Interface contacts:
Residue L255 in protein 2 contacts residue I35 in protein 1 (closest heavy-atom distance 4.0 Å).
Residue T256 in protein 2 interacts with residue D39 in protein 1 (closest heavy-atom distance 3.2 Å).
Residue I264 in protein 2 interacts with residue I32 in protein 1 (closest heavy-atom distance 3.7 Å).
Residue R261 in protein 2 contacts residue I35 in protein 1 (closest heavy-atom distance 4.3 Å).
Residue N265 in protein 2 is in contact with residue L36 in protein 1 (closest heavy-atom distance 4.0 Å).
Residue E249 in protein 2 interacts with residue S27 in protein 1 (closest heavy-atom distance 3.7 Å).
Residue R261 in protein 2 interacts with residue L36 in protein 1 (closest heavy-atom distance 4.0 Å).
Residue Y274 in protein 2 contacts residue K21 in protein 1 (closest heavy-atom distance 4.4 Å).
Residue I248 in protein 2 is in contact with residue I31 in protein 1 (closest heavy-atom distance 3.6 Å).
Residue M271 in protein 2 is in contact with residue L29 in protein 1 (closest heavy-atom distance 4.1 Å).
Residue L257 in protein 2 is in contact with residue E42 in protein 1 (closest heavy-atom distance 3.9 Å).
Residue R251 in protein 2 interacts with residue F34 in protein 1 (closest heavy-atom distance 4.3 Å).
Residue I244 in protein 2 interacts with residue A28 in protein 1 (closest heavy-atom distance 3.6 Å).
Residue K268 in protein 2 is in contact with residue E33 in protein 1 (closest heavy-atom distance 2.9 Å).
Residue R261 in protein 2 is in contact with residue P40 in protein 1 (closest heavy-atom distance 4.5 Å).
Residue I248 in protein 2 is in contact with residue I32 in protein 1 (closest heavy-atom distance 3.5 Å).
Residue E249 in protein 2 is in contact with residue T23 in protein 1 (closest heavy-atom distance 4.8 Å).
Residue M271 in protein 2 contacts residue I32 in protein 1 (closest heavy-atom distance 3.3 Å).
Residue E249 in protein 2 interacts with residue A28 in protein 1 (closest heavy-atom distance 4.3 Å).
Residue F241 in protein 2 is in contact with residue I25 in protein 1 (closest heavy-atom distance 3.6 Å).
Residue L275 in protein 2 interacts with residue L29 in protein 1 (closest heavy-atom distance 3.2 Å).
Residue T256 in protein 2 contacts residue I35 in protein 1 (closest heavy-atom distance 4.9 Å).
Residue I244 in protein 2 is in contact with residue I25 in protein 1 (closest heavy-atom distance 3.5 Å).
Residue R251 in protein 2 interacts with residue I35 in protein 1 (closest heavy-atom distance 4.2 Å).
Residue Y274 in protein 2 is in contact with residue I25 in protein 1 (closest heavy-atom distance 4.3 Å).
Residue R261 in protein 2 contacts residue E42 in protein 1 (closest heavy-atom distance 3.3 Å).
Residue K268 in protein 2 is in contact with residue L29 in protein 1 (closest heavy-atom distance 3.8 Å).
Residue M271 in protein 2 is in contact with residue I25 in protein 1 (closest heavy-atom distance 3.8 Å).
Residue I244 in protein 2 contacts residue N24 in protein 1 (closest heavy-atom distance 4.6 Å).
Residue D234 in protein 2 is in contact with residue K21 in protein 1 (closest heavy-atom distance 3.1 Å).
Residue E249 in protein 2 contacts residue I31 in protein 1 (closest heavy-atom distance 4.1 Å).
Residue R261 in protein 2 contacts residue D39 in protein 1 (closest heavy-atom distance 2.7 Å).
Residue E272 in protein 2 is in contact with residue E33 in protein 1 (closest heavy-atom distance 3.7 Å).
Residue E272 in protein 2 interacts with residue L29 in protein 1 (closest heavy-atom distance 4.0 Å).
Residue L267 in protein 2 is in contact with residue I32 in protein 1 (closest heavy-atom distance 4.5 Å).
Residue L275 in protein 2 interacts with residue I25 in protein 1 (closest heavy-atom distance 3.6 Å).
Residue S258 in protein 2 interacts with residue E42 in protein 1 (closest heavy-atom distance 3.3 Å).
Residue E249 in protein 2 is in contact with residue N24 in protein 1 (closest heavy-atom distance 3.0 Å).
Residue L255 in protein 2 is in contact with residue I31 in protein 1 (closest heavy-atom distance 5.0 Å).
Residue I264 in protein 2 is in contact with residue L36 in protein 1 (closest heavy-atom distance 4.0 Å).
Residue F240 in protein 2 interacts with residue I25 in protein 1 (closest heavy-atom distance 4.0 Å).
Residue K268 in protein 2 is in contact with residue I32 in protein 1 (closest heavy-atom distance 4.2 Å).
Residue K268 in protein 2 interacts with residue L36 in protein 1 (closest heavy-atom distance 3.5 Å).
Residue R251 in protein 2 is in contact with residue I31 in protein 1 (closest heavy-atom distance 3.8 Å).
Residue M271 in protein 2 is in contact with residue A28 in protein 1 (closest heavy-atom distance 3.7 Å).
Residue I248 in protein 2 contacts residue A28 in protein 1 (closest heavy-atom distance 4.0 Å).
Residue T256 in protein 2 contacts residue E42 in protein 1 (closest heavy-atom distance 3.3 Å).
Residue F241 in protein 2 contacts residue K21 in protein 1 (closest heavy-atom distance 3.6 Å).
Residue R261 in protein 2 contacts residue Q41 in protein 1 (closest heavy-atom distance 3.9 Å).

Sequence of protein 2:
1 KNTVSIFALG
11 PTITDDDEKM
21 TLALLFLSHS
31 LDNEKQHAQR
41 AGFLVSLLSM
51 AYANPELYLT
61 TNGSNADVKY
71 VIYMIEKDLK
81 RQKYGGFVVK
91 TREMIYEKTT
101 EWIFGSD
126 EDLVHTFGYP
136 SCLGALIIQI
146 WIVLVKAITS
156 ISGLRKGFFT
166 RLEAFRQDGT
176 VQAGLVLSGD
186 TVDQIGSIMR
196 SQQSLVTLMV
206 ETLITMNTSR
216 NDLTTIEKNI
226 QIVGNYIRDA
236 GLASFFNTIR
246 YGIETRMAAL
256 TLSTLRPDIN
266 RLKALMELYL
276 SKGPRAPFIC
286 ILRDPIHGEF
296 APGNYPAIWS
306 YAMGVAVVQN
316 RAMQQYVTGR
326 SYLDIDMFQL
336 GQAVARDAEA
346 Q

Sequence of protein 1:
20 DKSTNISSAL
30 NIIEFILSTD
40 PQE

This data describes a binding interaction between two proteins.